Sequence of the second protein:
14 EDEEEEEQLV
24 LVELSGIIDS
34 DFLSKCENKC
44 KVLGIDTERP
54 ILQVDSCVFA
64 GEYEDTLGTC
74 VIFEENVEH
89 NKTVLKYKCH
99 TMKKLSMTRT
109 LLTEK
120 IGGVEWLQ

Sequence of the first protein:
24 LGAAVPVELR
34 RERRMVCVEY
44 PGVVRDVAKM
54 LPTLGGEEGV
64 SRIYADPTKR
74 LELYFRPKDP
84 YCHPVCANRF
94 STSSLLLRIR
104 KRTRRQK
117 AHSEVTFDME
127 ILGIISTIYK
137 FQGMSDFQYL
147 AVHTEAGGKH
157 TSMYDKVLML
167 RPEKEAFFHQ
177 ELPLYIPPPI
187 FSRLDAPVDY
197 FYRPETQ

Interface contacts:
Residue R105 in the first protein interacts with residue E16 in the second protein (closest heavy-atom distance 2.7 Å).
Residue K104 in the first protein interacts with residue E19 in the second protein (closest heavy-atom distance 2.5 Å).
Residue A27 in the first protein is in contact with residue K44 in the second protein (closest heavy-atom distance 3.5 Å).
Residue A27 in the first protein contacts residue V45 in the second protein (closest heavy-atom distance 3.1 Å).
Residue R34 in the first protein is in contact with residue L36 in the second protein (closest heavy-atom distance 3.2 Å).
Residue T95 in the first protein interacts with residue E26 in the second protein (closest heavy-atom distance 2.4 Å).
Residue S96 in the first protein contacts residue L27 in the second protein (closest heavy-atom distance 3.0 Å).
Residue R34 in the first protein is in contact with residue E40 in the second protein (closest heavy-atom distance 2.6 Å).
Residue V28 in the first protein interacts with residue K44 in the second protein (closest heavy-atom distance 3.4 Å).
Residue V30 in the first protein interacts with residue C43 in the second protein (closest heavy-atom distance 3.0 Å).
Residue T106 in the first protein is in contact with residue E17 in the second protein (closest heavy-atom distance 2.4 Å).
Residue E60 in the first protein is in contact with residue K94 in the second protein (closest heavy-atom distance 3.1 Å).
Residue R107 in the first protein is in contact with residue E16 in the second protein (closest heavy-atom distance 2.7 Å).
Residue V39 in the first protein contacts residue F76 in the second protein (closest heavy-atom distance 2.9 Å).
Residue E60 in the first protein is in contact with residue Y95 in the second protein (closest heavy-atom distance 2.4 Å).
Residue R37 in the first protein interacts with residue E78 in the second protein (closest heavy-atom distance 2.7 Å).
Residue R34 in the first protein interacts with residue S37 in the second protein (closest heavy-atom distance 2.3 Å).
Residue F123 in the first protein is in contact with residue D49 in the second protein (closest heavy-atom distance 3.6 Å).
Residue Y43 in the first protein interacts with residue T72 in the second protein (closest heavy-atom distance 3.0 Å).
Residue S97 in the first protein is in contact with residue L24 in the second protein (closest heavy-atom distance 3.4 Å).
Residue R103 in the first protein is in contact with residue E20 in the second protein (closest heavy-atom distance 3.2 Å).
Residue R101 in the first protein is in contact with residue L22 in the second protein (closest heavy-atom distance 3.3 Å).
Residue L32 in the first protein is in contact with residue C43 in the second protein (closest heavy-atom distance 3.5 Å).
Residue I131 in the first protein interacts with residue L24 in the second protein (closest heavy-atom distance 3.4 Å).
Residue V47 in the first protein is in contact with residue T72 in the second protein (closest heavy-atom distance 3.3 Å).
Residue L98 in the first protein is in contact with residue V25 in the second protein (closest heavy-atom distance 2.6 Å).
Residue L98 in the first protein contacts residue L24 in the second protein (closest heavy-atom distance 3.5 Å).
Residue S97 in the first protein is in contact with residue L36 in the second protein (closest heavy-atom distance 3.5 Å).
Residue V28 in the first protein interacts with residue V45 in the second protein (closest heavy-atom distance 2.9 Å).
Residue I102 in the first protein contacts residue E20 in the second protein (closest heavy-atom distance 3.4 Å).
Residue G45 in the first protein interacts with residue T72 in the second protein (closest heavy-atom distance 2.6 Å).
Residue R105 in the first protein contacts residue E17 in the second protein (closest heavy-atom distance 3.3 Å).
Residue I102 in the first protein contacts residue V23 in the second protein (closest heavy-atom distance 3.6 Å).
Residue G45 in the first protein contacts residue G71 in the second protein (closest heavy-atom distance 3.6 Å).
Residue M125 in the first protein contacts residue V45 in the second protein (closest heavy-atom distance 3.5 Å).
Residue I102 in the first protein interacts with residue Q21 in the second protein (closest heavy-atom distance 3.1 Å).
Residue L32 in the first protein is in contact with residue E40 in the second protein (closest heavy-atom distance 3.0 Å).
Residue V46 in the first protein interacts with residue T72 in the second protein (closest heavy-atom distance 3.3 Å).
Residue I102 in the first protein interacts with residue I48 in the second protein (closest heavy-atom distance 3.4 Å).
Residue M38 in the first protein contacts residue E77 in the second protein (closest heavy-atom distance 3.5 Å).
Residue R36 in the first protein interacts with residue E78 in the second protein (closest heavy-atom distance 2.6 Å).
Residue V41 in the first protein interacts with residue V74 in the second protein (closest heavy-atom distance 2.9 Å).
Residue V50 in the first protein contacts residue Y95 in the second protein (closest heavy-atom distance 3.2 Å).
Residue L32 in the first protein interacts with residue C39 in the second protein (closest heavy-atom distance 3.5 Å).
Residue C40 in the first protein is in contact with residue V74 in the second protein (closest heavy-atom distance 3.3 Å).
Residue R108 in the first protein is in contact with residue D15 in the second protein (closest heavy-atom distance 2.6 Å).
Residue R103 in the first protein is in contact with residue E19 in the second protein (closest heavy-atom distance 3.4 Å).
Residue R108 in the first protein interacts with residue E14 in the second protein (closest heavy-atom distance 2.5 Å).
Residue Q109 in the first protein is in contact with residue E14 in the second protein (closest heavy-atom distance 3.2 Å).
Residue T106 in the first protein is in contact with residue E16 in the second protein (closest heavy-atom distance 3.2 Å).
Residue Y43 in the first protein contacts residue G71 in the second protein (closest heavy-atom distance 3.0 Å).
Residue I127 in the first protein interacts with residue C43 in the second protein (closest heavy-atom distance 3.6 Å).
Residue L100 in the first protein interacts with residue V23 in the second protein (closest heavy-atom distance 2.9 Å).
Residue R101 in the first protein is in contact with residue C97 in the second protein (closest heavy-atom distance 3.6 Å).
Residue M53 in the first protein interacts with residue V74 in the second protein (closest heavy-atom distance 3.6 Å).
Residue R107 in the first protein contacts residue D15 in the second protein (closest heavy-atom distance 3.3 Å).
Residue V41 in the first protein interacts with residue F76 in the second protein (closest heavy-atom distance 3.5 Å).
Residue M38 in the first protein contacts residue F76 in the second protein (closest heavy-atom distance 3.1 Å).
Residue R36 in the first protein is in contact with residue E77 in the second protein (closest heavy-atom distance 2.8 Å).
Residue S97 in the first protein interacts with residue V25 in the second protein (closest heavy-atom distance 2.5 Å).

This data describes a binding interaction between two proteins.